Sequence of protein 2:
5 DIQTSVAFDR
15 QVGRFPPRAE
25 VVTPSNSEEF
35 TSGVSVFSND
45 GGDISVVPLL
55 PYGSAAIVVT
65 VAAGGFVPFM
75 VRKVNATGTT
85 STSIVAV

Sequence of protein 1:
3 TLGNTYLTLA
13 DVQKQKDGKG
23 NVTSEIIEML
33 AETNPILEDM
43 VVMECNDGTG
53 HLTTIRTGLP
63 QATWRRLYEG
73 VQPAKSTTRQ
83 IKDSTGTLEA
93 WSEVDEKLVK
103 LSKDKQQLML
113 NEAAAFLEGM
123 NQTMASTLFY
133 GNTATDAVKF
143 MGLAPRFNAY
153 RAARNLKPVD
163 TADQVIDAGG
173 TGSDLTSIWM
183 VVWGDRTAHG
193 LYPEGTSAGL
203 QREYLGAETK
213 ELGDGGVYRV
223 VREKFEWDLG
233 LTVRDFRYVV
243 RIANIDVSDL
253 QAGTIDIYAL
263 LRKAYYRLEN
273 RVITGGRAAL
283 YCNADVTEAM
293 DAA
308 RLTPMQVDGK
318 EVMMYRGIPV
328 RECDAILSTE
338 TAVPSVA

The following describes two proteins that form a bound complex.

Contacts between the two chains:
Residue T256 in protein 1 interacts with residue R76 in protein 2 (closest heavy-atom distance 4.7 Å).
Residue A254 in protein 1 interacts with residue T35 in protein 2 (closest heavy-atom distance 4.6 Å).
Residue D251 in protein 1 interacts with residue Y56 in protein 2 (closest heavy-atom distance 4.8 Å).
Residue T256 in protein 1 contacts residue Y56 in protein 2 (closest heavy-atom distance 4.8 Å).
Residue A254 in protein 1 interacts with residue S36 in protein 2 (closest heavy-atom distance 3.8 Å).
Residue D251 in protein 1 contacts residue R76 in protein 2 (closest heavy-atom distance 4.0 Å).
Residue T256 in protein 1 contacts residue T35 in protein 2 (closest heavy-atom distance 4.7 Å).
Residue A170 in protein 1 is in contact with residue Y56 in protein 2 (closest heavy-atom distance 4.7 Å).
Residue T256 in protein 1 interacts with residue L53 in protein 2 (closest heavy-atom distance 4.3 Å).
Residue G255 in protein 1 is in contact with residue S36 in protein 2 (closest heavy-atom distance 4.8 Å).
Residue T256 in protein 1 is in contact with residue G37 in protein 2 (closest heavy-atom distance 4.6 Å).
Residue I257 in protein 1 is in contact with residue Y56 in protein 2 (closest heavy-atom distance 3.6 Å).
Residue G171 in protein 1 interacts with residue Y56 in protein 2 (closest heavy-atom distance 4.2 Å).
Residue D251 in protein 1 contacts residue T35 in protein 2 (closest heavy-atom distance 4.2 Å).
Residue T256 in protein 1 contacts residue S36 in protein 2 (closest heavy-atom distance 4.7 Å).
Residue G172 in protein 1 is in contact with residue Y56 in protein 2 (closest heavy-atom distance 4.5 Å).